Sequence of chain B:
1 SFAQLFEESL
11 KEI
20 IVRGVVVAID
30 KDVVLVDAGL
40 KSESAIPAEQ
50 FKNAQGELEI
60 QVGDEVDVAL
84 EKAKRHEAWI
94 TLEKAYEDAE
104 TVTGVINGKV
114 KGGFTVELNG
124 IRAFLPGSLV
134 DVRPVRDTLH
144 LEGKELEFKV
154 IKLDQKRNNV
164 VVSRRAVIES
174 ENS

The following describes two proteins that form a bound complex.

Residue-level contacts at the interface:
Residue L142 in chain B contacts residue N22 in chain A (closest heavy-atom distance 3.5 Å).
Residue E145 in chain B is in contact with residue N22 in chain A (closest heavy-atom distance 3.9 Å).
Residue L142 in chain B is in contact with residue K21 in chain A (closest heavy-atom distance 2.9 Å).
Residue N110 in chain B contacts residue C2 in chain A (closest heavy-atom distance 4.9 Å).
Residue K112 in chain B interacts with residue N22 in chain A (closest heavy-atom distance 3.9 Å).

Sequence of chain A:
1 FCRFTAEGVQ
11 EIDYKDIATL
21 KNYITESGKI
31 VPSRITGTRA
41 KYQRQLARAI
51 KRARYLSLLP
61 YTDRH